Sequence of chain A:
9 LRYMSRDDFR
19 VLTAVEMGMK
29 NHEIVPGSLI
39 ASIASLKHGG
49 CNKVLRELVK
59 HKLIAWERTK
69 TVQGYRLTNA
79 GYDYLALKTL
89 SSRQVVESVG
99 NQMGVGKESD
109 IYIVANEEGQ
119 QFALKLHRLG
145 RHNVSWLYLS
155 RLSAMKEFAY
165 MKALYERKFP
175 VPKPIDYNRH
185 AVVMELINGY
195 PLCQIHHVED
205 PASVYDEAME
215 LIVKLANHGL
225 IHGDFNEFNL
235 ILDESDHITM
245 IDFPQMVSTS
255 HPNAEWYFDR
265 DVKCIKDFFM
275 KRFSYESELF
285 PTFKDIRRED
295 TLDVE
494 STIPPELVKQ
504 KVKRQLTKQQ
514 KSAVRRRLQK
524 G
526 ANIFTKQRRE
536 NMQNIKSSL

Sequence of chain B:
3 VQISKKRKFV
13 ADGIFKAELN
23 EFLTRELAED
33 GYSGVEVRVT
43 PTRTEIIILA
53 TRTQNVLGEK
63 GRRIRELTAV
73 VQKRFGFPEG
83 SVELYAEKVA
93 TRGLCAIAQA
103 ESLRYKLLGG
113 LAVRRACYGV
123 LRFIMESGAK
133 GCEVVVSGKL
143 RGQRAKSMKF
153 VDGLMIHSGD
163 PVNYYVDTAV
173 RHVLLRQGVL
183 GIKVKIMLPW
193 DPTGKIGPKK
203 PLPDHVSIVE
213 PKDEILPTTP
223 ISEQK

This data describes a binding interaction between two proteins.

Residue-level contacts at the interface:
Residue S543 in chain A contacts residue R116 in chain B (closest heavy-atom distance 4.4 Å).